Residue-level contacts at the interface:
Residue D209 in chain A contacts residue K255 in chain B (closest heavy-atom distance 4.9 Å).
Residue D209 in chain A interacts with residue K252 in chain B (closest heavy-atom distance 4.0 Å).
Residue T204 in chain A contacts residue K252 in chain B (closest heavy-atom distance 4.5 Å).
Residue F291 in chain A contacts residue H241 in chain B (closest heavy-atom distance 3.4 Å).
Residue T339 in chain A is in contact with residue L236 in chain B (closest heavy-atom distance 2.9 Å).
Residue A301 in chain A contacts residue H233 in chain B (closest heavy-atom distance 3.8 Å).
Residue F291 in chain A interacts with residue I248 in chain B (closest heavy-atom distance 3.7 Å).
Residue A213 in chain A contacts residue I248 in chain B (closest heavy-atom distance 4.1 Å).
Residue Y226 in chain A interacts with residue I239 in chain B (closest heavy-atom distance 3.2 Å).
Residue P205 in chain A contacts residue I248 in chain B (closest heavy-atom distance 4.0 Å).
Residue D203 in chain A is in contact with residue M249 in chain B (closest heavy-atom distance 4.2 Å).
Residue I222 in chain A contacts residue L244 in chain B (closest heavy-atom distance 3.7 Å).
Residue L214 in chain A is in contact with residue L244 in chain B (closest heavy-atom distance 4.1 Å).
Residue M338 in chain A interacts with residue L236 in chain B (closest heavy-atom distance 3.6 Å).
Residue D203 in chain A interacts with residue K252 in chain B (closest heavy-atom distance 3.2 Å).
Residue S221 in chain A interacts with residue I239 in chain B (closest heavy-atom distance 4.2 Å).
Residue N297 in chain A interacts with residue P234 in chain B (closest heavy-atom distance 3.5 Å).
Residue M338 in chain A interacts with residue C237 in chain B (closest heavy-atom distance 3.5 Å).
Residue N297 in chain A is in contact with residue C237 in chain B (closest heavy-atom distance 3.4 Å).
Residue D209 in chain A interacts with residue I248 in chain B (closest heavy-atom distance 4.2 Å).
Residue A225 in chain A contacts residue C237 in chain B (closest heavy-atom distance 4.9 Å).
Residue P205 in chain A is in contact with residue N245 in chain B (closest heavy-atom distance 3.9 Å).
Residue Y300 in chain A is in contact with residue L236 in chain B (closest heavy-atom distance 3.3 Å).
Residue N212 in chain A is in contact with residue Y251 in chain B (closest heavy-atom distance 3.6 Å).
Residue Y226 in chain A contacts residue C237 in chain B (closest heavy-atom distance 3.5 Å).
Residue P205 in chain A contacts residue K252 in chain B (closest heavy-atom distance 3.9 Å).
Residue I222 in chain A interacts with residue I239 in chain B (closest heavy-atom distance 3.5 Å).
Residue L214 in chain A interacts with residue I248 in chain B (closest heavy-atom distance 3.4 Å).
Residue F291 in chain A contacts residue L244 in chain B (closest heavy-atom distance 3.5 Å).
Residue N294 in chain A contacts residue H241 in chain B (closest heavy-atom distance 3.5 Å).
Residue N212 in chain A interacts with residue K255 in chain B (closest heavy-atom distance 4.9 Å).
Residue A213 in chain A interacts with residue Y251 in chain B (closest heavy-atom distance 3.4 Å).
Residue L214 in chain A contacts residue Q247 in chain B (closest heavy-atom distance 4.2 Å).
Residue N297 in chain A contacts residue H233 in chain B (closest heavy-atom distance 3.4 Å).
Residue P205 in chain A is in contact with residue M249 in chain B (closest heavy-atom distance 3.9 Å).
Residue V210 in chain A contacts residue I248 in chain B (closest heavy-atom distance 4.0 Å).
Residue Y300 in chain A interacts with residue H233 in chain B (closest heavy-atom distance 3.6 Å).
Residue F291 in chain A interacts with residue I239 in chain B (closest heavy-atom distance 3.7 Å).
Residue R304 in chain A contacts residue H233 in chain B (closest heavy-atom distance 3.8 Å).
Residue N297 in chain A contacts residue H241 in chain B (closest heavy-atom distance 4.0 Å).
Residue Y226 in chain A is in contact with residue H241 in chain B (closest heavy-atom distance 5.0 Å).
Residue A218 in chain A is in contact with residue L244 in chain B (closest heavy-atom distance 3.5 Å).
Residue N297 in chain A interacts with residue I239 in chain B (closest heavy-atom distance 4.8 Å).
Residue A213 in chain A contacts residue Q247 in chain B (closest heavy-atom distance 4.7 Å).
Residue A218 in chain A interacts with residue Q247 in chain B (closest heavy-atom distance 4.0 Å).
Residue A225 in chain A interacts with residue I239 in chain B (closest heavy-atom distance 4.0 Å).

This data describes a binding interaction between two proteins.

Sequence of chain A:
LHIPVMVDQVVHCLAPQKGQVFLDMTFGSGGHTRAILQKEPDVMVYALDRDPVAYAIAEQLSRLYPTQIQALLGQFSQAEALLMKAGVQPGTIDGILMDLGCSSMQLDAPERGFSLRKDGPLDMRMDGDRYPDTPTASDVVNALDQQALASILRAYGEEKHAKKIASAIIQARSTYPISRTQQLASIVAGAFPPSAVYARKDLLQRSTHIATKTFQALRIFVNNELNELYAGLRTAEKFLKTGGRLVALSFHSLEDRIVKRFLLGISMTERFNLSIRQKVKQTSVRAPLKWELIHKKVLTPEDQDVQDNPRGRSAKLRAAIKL

Sequence of chain B:
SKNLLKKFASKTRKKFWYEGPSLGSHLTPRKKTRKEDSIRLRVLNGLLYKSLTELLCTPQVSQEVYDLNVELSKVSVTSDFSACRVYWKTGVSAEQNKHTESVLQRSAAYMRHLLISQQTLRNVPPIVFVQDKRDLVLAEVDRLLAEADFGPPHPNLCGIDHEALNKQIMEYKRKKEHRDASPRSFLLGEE